Sequence of the first protein:
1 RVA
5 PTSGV

Interface contacts:
Residue V67 in the second protein contacts residue V2 in the first protein (closest heavy-atom distance 4.8 Å).
Residue Y7 in the second protein interacts with residue R1 in the first protein (closest heavy-atom distance 3.0 Å).
Residue W147 in the second protein contacts residue G8 in the first protein (closest heavy-atom distance 2.9 Å).
Residue H70 in the second protein is in contact with residue A3 in the first protein (closest heavy-atom distance 2.9 Å).
Residue D77 in the second protein interacts with residue G8 in the first protein (closest heavy-atom distance 3.3 Å).
Residue V152 in the second protein contacts residue T6 in the first protein (closest heavy-atom distance 4.1 Å).
Residue K66 in the second protein is in contact with residue P5 in the first protein (closest heavy-atom distance 3.7 Å).
Residue H70 in the second protein contacts residue P5 in the first protein (closest heavy-atom distance 3.6 Å).
Residue K146 in the second protein is in contact with residue G8 in the first protein (closest heavy-atom distance 2.9 Å).
Residue R97 in the second protein is in contact with residue T6 in the first protein (closest heavy-atom distance 3.0 Å).
Residue W147 in the second protein contacts residue T6 in the first protein (closest heavy-atom distance 3.9 Å).
Residue Y159 in the second protein is in contact with residue A3 in the first protein (closest heavy-atom distance 3.6 Å).
Residue A150 in the second protein is in contact with residue S7 in the first protein (closest heavy-atom distance 4.2 Å).
Residue L81 in the second protein interacts with residue V9 in the first protein (closest heavy-atom distance 3.9 Å).
Residue W147 in the second protein contacts residue V9 in the first protein (closest heavy-atom distance 3.9 Å).
Residue T73 in the second protein interacts with residue P5 in the first protein (closest heavy-atom distance 3.9 Å).
Residue K146 in the second protein interacts with residue V9 in the first protein (closest heavy-atom distance 3.7 Å).
Residue Y84 in the second protein is in contact with residue V9 in the first protein (closest heavy-atom distance 2.7 Å).
Residue T163 in the second protein interacts with residue R1 in the first protein (closest heavy-atom distance 3.7 Å).
Residue E63 in the second protein contacts residue R1 in the first protein (closest heavy-atom distance 3.5 Å).
Residue Y116 in the second protein contacts residue V9 in the first protein (closest heavy-atom distance 3.6 Å).
Residue D77 in the second protein contacts residue V9 in the first protein (closest heavy-atom distance 2.9 Å).
Residue K66 in the second protein contacts residue A3 in the first protein (closest heavy-atom distance 4.3 Å).
Residue K146 in the second protein contacts residue S7 in the first protein (closest heavy-atom distance 2.9 Å).
Residue E63 in the second protein contacts residue V2 in the first protein (closest heavy-atom distance 2.9 Å).
Residue T143 in the second protein interacts with residue V9 in the first protein (closest heavy-atom distance 2.8 Å).
Residue W147 in the second protein is in contact with residue S7 in the first protein (closest heavy-atom distance 3.5 Å).
Residue V152 in the second protein interacts with residue S7 in the first protein (closest heavy-atom distance 3.9 Å).
Residue Y59 in the second protein is in contact with residue R1 in the first protein (closest heavy-atom distance 3.9 Å).
Residue Y171 in the second protein is in contact with residue R1 in the first protein (closest heavy-atom distance 2.7 Å).
Residue Y159 in the second protein interacts with residue V2 in the first protein (closest heavy-atom distance 3.8 Å).
Residue A69 in the second protein is in contact with residue P5 in the first protein (closest heavy-atom distance 3.6 Å).
Residue F9 in the second protein interacts with residue V2 in the first protein (closest heavy-atom distance 4.7 Å).
Residue Y99 in the second protein contacts residue A3 in the first protein (closest heavy-atom distance 3.0 Å).
Residue K66 in the second protein contacts residue V2 in the first protein (closest heavy-atom distance 3.7 Å).
Residue T73 in the second protein interacts with residue S7 in the first protein (closest heavy-atom distance 4.5 Å).
Residue M45 in the second protein interacts with residue V2 in the first protein (closest heavy-atom distance 3.6 Å).
Residue T80 in the second protein contacts residue V9 in the first protein (closest heavy-atom distance 3.6 Å).
Residue T73 in the second protein interacts with residue T6 in the first protein (closest heavy-atom distance 3.8 Å).
Residue K66 in the second protein is in contact with residue R1 in the first protein (closest heavy-atom distance 3.2 Å).
Residue Y7 in the second protein contacts residue V2 in the first protein (closest heavy-atom distance 3.1 Å).
Residue L156 in the second protein is in contact with residue T6 in the first protein (closest heavy-atom distance 3.9 Å).
Residue M5 in the second protein contacts residue R1 in the first protein (closest heavy-atom distance 3.8 Å).
Residue Y123 in the second protein contacts residue V9 in the first protein (closest heavy-atom distance 4.3 Å).
Residue T73 in the second protein interacts with residue G8 in the first protein (closest heavy-atom distance 4.3 Å).
Residue F33 in the second protein is in contact with residue R1 in the first protein (closest heavy-atom distance 4.7 Å).
Residue H114 in the second protein contacts residue T6 in the first protein (closest heavy-atom distance 4.0 Å).
Residue Y159 in the second protein interacts with residue R1 in the first protein (closest heavy-atom distance 2.6 Å).
Residue W167 in the second protein interacts with residue R1 in the first protein (closest heavy-atom distance 3.2 Å).
Residue Y99 in the second protein is in contact with residue V2 in the first protein (closest heavy-atom distance 3.8 Å).

Sequence of the second protein:
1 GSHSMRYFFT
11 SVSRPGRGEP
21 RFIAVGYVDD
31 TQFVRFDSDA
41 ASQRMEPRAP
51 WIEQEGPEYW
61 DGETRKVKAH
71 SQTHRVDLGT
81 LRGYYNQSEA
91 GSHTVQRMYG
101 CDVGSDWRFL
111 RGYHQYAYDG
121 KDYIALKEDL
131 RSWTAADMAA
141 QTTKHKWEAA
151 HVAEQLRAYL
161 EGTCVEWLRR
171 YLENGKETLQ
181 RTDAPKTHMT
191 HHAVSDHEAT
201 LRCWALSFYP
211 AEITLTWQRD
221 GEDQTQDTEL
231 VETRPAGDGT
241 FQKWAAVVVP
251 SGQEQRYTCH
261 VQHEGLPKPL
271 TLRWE

This data describes a binding interaction between two proteins.